Sequence of protein 2:
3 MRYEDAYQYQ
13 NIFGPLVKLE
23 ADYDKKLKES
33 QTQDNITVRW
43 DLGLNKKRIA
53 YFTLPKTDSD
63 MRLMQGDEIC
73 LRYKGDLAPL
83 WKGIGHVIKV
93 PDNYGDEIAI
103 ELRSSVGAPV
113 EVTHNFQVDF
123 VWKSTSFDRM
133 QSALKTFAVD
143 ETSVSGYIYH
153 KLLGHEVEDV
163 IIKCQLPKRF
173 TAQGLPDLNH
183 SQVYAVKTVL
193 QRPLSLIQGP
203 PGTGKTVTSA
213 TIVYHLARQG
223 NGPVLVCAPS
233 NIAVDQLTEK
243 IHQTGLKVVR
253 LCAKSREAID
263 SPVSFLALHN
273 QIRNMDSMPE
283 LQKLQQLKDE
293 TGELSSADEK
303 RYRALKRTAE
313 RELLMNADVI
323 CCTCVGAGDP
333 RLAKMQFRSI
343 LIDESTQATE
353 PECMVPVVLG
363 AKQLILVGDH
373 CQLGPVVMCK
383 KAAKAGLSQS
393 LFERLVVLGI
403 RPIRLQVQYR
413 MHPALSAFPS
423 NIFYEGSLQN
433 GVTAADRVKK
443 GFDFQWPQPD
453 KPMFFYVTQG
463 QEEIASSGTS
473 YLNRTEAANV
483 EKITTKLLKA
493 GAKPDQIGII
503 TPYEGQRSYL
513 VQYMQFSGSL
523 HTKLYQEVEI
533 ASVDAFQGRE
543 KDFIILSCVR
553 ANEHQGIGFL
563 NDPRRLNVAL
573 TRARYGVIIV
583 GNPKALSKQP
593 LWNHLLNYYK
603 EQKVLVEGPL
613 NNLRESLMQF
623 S

Sequence of protein 1:
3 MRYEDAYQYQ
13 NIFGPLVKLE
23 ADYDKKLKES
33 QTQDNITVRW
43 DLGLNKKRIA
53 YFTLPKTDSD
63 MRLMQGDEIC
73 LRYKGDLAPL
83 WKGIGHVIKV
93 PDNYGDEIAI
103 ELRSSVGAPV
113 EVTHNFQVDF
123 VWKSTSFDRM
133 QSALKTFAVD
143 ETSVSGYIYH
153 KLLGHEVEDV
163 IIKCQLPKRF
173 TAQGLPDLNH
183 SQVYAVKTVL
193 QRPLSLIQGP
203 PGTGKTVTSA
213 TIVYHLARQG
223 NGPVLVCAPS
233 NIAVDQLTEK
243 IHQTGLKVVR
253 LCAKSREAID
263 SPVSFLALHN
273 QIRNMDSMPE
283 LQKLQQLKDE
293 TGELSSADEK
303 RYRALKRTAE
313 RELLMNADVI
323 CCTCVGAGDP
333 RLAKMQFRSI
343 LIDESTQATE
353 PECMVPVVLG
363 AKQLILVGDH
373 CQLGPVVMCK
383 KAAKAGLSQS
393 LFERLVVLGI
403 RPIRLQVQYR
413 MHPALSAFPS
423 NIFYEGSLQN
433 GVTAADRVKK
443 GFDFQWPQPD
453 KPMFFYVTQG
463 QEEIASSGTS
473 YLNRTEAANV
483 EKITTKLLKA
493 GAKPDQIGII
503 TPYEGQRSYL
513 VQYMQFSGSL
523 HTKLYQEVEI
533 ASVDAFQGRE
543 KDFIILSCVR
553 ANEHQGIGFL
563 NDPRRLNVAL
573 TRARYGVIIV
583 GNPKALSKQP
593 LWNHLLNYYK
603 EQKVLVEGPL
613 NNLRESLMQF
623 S

This data describes a binding interaction between two proteins.

Residue-level contacts at the interface:
Residue Q514 in protein 1 contacts residue D262 in protein 2 (closest heavy-atom distance 3.9 Å).
Residue Q514 in protein 1 is in contact with residue N47 in protein 2 (closest heavy-atom distance 3.2 Å).
Residue Y96 in protein 1 is in contact with residue L46 in protein 2 (closest heavy-atom distance 4.2 Å).
Residue E464 in protein 1 contacts residue N276 in protein 2 (closest heavy-atom distance 3.1 Å).
Residue S469 in protein 1 is in contact with residue D291 in protein 2 (closest heavy-atom distance 3.8 Å).
Residue R476 in protein 1 is in contact with residue N272 in protein 2 (closest heavy-atom distance 3.2 Å).
Residue S519 in protein 1 contacts residue D262 in protein 2 (closest heavy-atom distance 3.2 Å).
Residue G470 in protein 1 contacts residue E292 in protein 2 (closest heavy-atom distance 4.2 Å).
Residue P611 in protein 1 contacts residue Q245 in protein 2 (closest heavy-atom distance 3.5 Å).
Residue T39 in protein 1 contacts residue R50 in protein 2 (closest heavy-atom distance 3.5 Å).
Residue E465 in protein 1 interacts with residue N272 in protein 2 (closest heavy-atom distance 3.8 Å).
Residue E465 in protein 1 interacts with residue R275 in protein 2 (closest heavy-atom distance 3.8 Å).
Residue N614 in protein 1 is in contact with residue G176 in protein 2 (closest heavy-atom distance 4.2 Å).
Residue F518 in protein 1 is in contact with residue I90 in protein 2 (closest heavy-atom distance 3.8 Å).
Residue V114 in protein 1 is in contact with residue E113 in protein 2 (closest heavy-atom distance 3.8 Å).
Residue I466 in protein 1 contacts residue D291 in protein 2 (closest heavy-atom distance 4.3 Å).
Residue H116 in protein 1 is in contact with residue W42 in protein 2 (closest heavy-atom distance 3.6 Å).
Residue P57 in protein 1 interacts with residue L46 in protein 2 (closest heavy-atom distance 3.6 Å).
Residue S469 in protein 1 contacts residue E292 in protein 2 (closest heavy-atom distance 3.9 Å).
Residue T115 in protein 1 contacts residue E113 in protein 2 (closest heavy-atom distance 3.2 Å).
Residue Y511 in protein 1 is in contact with residue S266 in protein 2 (closest heavy-atom distance 4.3 Å).
Residue E113 in protein 1 interacts with residue E113 in protein 2 (closest heavy-atom distance 4.3 Å).
Residue Q517 in protein 1 is in contact with residue Y53 in protein 2 (closest heavy-atom distance 4.1 Å).
Residue R616 in protein 1 contacts residue G176 in protein 2 (closest heavy-atom distance 3.4 Å).
Residue F518 in protein 1 is in contact with residue Q67 in protein 2 (closest heavy-atom distance 3.6 Å).
Residue Y515 in protein 1 contacts residue S263 in protein 2 (closest heavy-atom distance 3.5 Å).
Residue L79 in protein 1 contacts residue E113 in protein 2 (closest heavy-atom distance 3.5 Å).
Residue D445 in protein 1 interacts with residue K442 in protein 2 (closest heavy-atom distance 4.3 Å).
Residue P57 in protein 1 interacts with residue G45 in protein 2 (closest heavy-atom distance 4.3 Å).
Residue T477 in protein 1 is in contact with residue F267 in protein 2 (closest heavy-atom distance 3.8 Å).
Residue H116 in protein 1 is in contact with residue E113 in protein 2 (closest heavy-atom distance 3.1 Å).
Residue T39 in protein 1 is in contact with residue L44 in protein 2 (closest heavy-atom distance 4.3 Å).
Residue Q463 in protein 1 interacts with residue R275 in protein 2 (closest heavy-atom distance 2.9 Å).
Residue Q463 in protein 1 interacts with residue Q273 in protein 2 (closest heavy-atom distance 3.0 Å).
Residue G470 in protein 1 interacts with residue Q288 in protein 2 (closest heavy-atom distance 3.8 Å).
Residue P611 in protein 1 interacts with residue G176 in protein 2 (closest heavy-atom distance 3.7 Å).
Residue N37 in protein 1 interacts with residue L44 in protein 2 (closest heavy-atom distance 3.2 Å).
Residue N37 in protein 1 is in contact with residue R50 in protein 2 (closest heavy-atom distance 4.1 Å).
Residue V513 in protein 1 contacts residue L46 in protein 2 (closest heavy-atom distance 3.9 Å).
Residue N614 in protein 1 is in contact with residue L177 in protein 2 (closest heavy-atom distance 4.3 Å).
Residue T115 in protein 1 is in contact with residue V112 in protein 2 (closest heavy-atom distance 4.1 Å).
Residue I466 in protein 1 is in contact with residue N276 in protein 2 (closest heavy-atom distance 3.4 Å).
Residue I466 in protein 1 interacts with residue Q288 in protein 2 (closest heavy-atom distance 3.4 Å).
Residue Q463 in protein 1 interacts with residue N272 in protein 2 (closest heavy-atom distance 3.6 Å).
Residue L522 in protein 1 interacts with residue D497 in protein 2 (closest heavy-atom distance 3.5 Å).
Residue Y515 in protein 1 interacts with residue D262 in protein 2 (closest heavy-atom distance 3.9 Å).
Residue F518 in protein 1 interacts with residue Y53 in protein 2 (closest heavy-atom distance 3.7 Å).
Residue H523 in protein 1 is in contact with residue E529 in protein 2 (closest heavy-atom distance 3.9 Å).
Residue Y511 in protein 1 contacts residue D262 in protein 2 (closest heavy-atom distance 4.2 Å).
Residue K484 in protein 1 interacts with residue E241 in protein 2 (closest heavy-atom distance 3.8 Å).
Residue R476 in protein 1 contacts residue D262 in protein 2 (closest heavy-atom distance 4.1 Å).
Residue A480 in protein 1 interacts with residue F267 in protein 2 (closest heavy-atom distance 3.9 Å).
Residue Y515 in protein 1 contacts residue P264 in protein 2 (closest heavy-atom distance 3.6 Å).
Residue S519 in protein 1 is in contact with residue S263 in protein 2 (closest heavy-atom distance 3.6 Å).
Residue E465 in protein 1 interacts with residue N276 in protein 2 (closest heavy-atom distance 4.1 Å).
Residue S510 in protein 1 is in contact with residue L46 in protein 2 (closest heavy-atom distance 3.7 Å).
Residue H116 in protein 1 interacts with residue V112 in protein 2 (closest heavy-atom distance 3.2 Å).
Residue H116 in protein 1 contacts residue R50 in protein 2 (closest heavy-atom distance 3.0 Å).
Residue R476 in protein 1 is in contact with residue F267 in protein 2 (closest heavy-atom distance 3.6 Å).
Residue N614 in protein 1 interacts with residue P178 in protein 2 (closest heavy-atom distance 4.3 Å).